Sequence of the second protein:
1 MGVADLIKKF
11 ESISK

Residue-level contacts at the interface:
Residue G48 in the first protein contacts residue F10 in the second protein (closest heavy-atom distance 4.4 Å).
Residue G48 in the first protein contacts residue I13 in the second protein (closest heavy-atom distance 4.8 Å).
Residue M49 in the first protein interacts with residue I13 in the second protein (closest heavy-atom distance 4.2 Å).
Residue G50 in the first protein contacts residue S14 in the second protein (closest heavy-atom distance 3.5 Å).
Residue G50 in the first protein interacts with residue I13 in the second protein (closest heavy-atom distance 3.9 Å).
Residue M49 in the first protein is in contact with residue S14 in the second protein (closest heavy-atom distance 4.6 Å).
Residue G48 in the first protein is in contact with residue S14 in the second protein (closest heavy-atom distance 3.3 Å).

Sequence of the first protein:
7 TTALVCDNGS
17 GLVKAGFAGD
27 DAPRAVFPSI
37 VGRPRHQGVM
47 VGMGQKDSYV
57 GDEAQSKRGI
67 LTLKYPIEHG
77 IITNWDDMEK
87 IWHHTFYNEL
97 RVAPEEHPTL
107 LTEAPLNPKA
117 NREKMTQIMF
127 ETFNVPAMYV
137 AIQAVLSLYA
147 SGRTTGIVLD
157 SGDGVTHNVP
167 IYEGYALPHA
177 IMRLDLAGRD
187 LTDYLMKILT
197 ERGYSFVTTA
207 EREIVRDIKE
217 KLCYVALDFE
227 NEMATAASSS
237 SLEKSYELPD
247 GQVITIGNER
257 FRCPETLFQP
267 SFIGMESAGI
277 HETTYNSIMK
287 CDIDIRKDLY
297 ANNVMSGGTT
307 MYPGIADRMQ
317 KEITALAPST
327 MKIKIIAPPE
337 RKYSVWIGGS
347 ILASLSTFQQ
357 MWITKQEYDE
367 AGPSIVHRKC

This data describes a binding interaction between two proteins.